Sequence of chain A:
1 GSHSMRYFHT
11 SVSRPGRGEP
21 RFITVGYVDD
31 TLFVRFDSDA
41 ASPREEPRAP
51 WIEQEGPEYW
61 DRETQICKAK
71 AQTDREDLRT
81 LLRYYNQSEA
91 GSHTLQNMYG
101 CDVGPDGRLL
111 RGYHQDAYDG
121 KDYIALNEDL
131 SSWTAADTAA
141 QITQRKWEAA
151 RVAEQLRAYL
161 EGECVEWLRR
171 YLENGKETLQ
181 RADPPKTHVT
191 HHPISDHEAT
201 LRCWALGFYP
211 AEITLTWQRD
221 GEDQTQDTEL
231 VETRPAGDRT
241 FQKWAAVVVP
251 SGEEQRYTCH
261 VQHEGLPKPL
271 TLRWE

Contacts between the two chains:
Residue Y171 in chain A is in contact with residue K1 in chain B (closest heavy-atom distance 2.6 Å).
Residue E63 in chain A interacts with residue K1 in chain B (closest heavy-atom distance 3.5 Å).
Residue E45 in chain A interacts with residue R2 in chain B (closest heavy-atom distance 2.7 Å).
Residue I66 in chain A is in contact with residue R2 in chain B (closest heavy-atom distance 3.6 Å).
Residue H114 in chain A is in contact with residue W3 in chain B (closest heavy-atom distance 3.4 Å).
Residue Y99 in chain A is in contact with residue K1 in chain B (closest heavy-atom distance 5.0 Å).
Residue W147 in chain A interacts with residue I5 in chain B (closest heavy-atom distance 4.1 Å).
Residue V152 in chain A contacts residue I5 in chain B (closest heavy-atom distance 3.7 Å).
Residue E163 in chain A contacts residue K1 in chain B (closest heavy-atom distance 3.6 Å).
Residue W167 in chain A is in contact with residue K1 in chain B (closest heavy-atom distance 3.6 Å).
Residue Y7 in chain A interacts with residue K1 in chain B (closest heavy-atom distance 3.8 Å).
Residue Q155 in chain A is in contact with residue I5 in chain B (closest heavy-atom distance 3.7 Å).
Residue L156 in chain A is in contact with residue W3 in chain B (closest heavy-atom distance 3.6 Å).
Residue H9 in chain A is in contact with residue R2 in chain B (closest heavy-atom distance 3.3 Å).
Residue C67 in chain A contacts residue R2 in chain B (closest heavy-atom distance 3.4 Å).
Residue Y99 in chain A contacts residue W3 in chain B (closest heavy-atom distance 2.9 Å).
Residue Q155 in chain A interacts with residue W3 in chain B (closest heavy-atom distance 3.9 Å).
Residue Y159 in chain A contacts residue W3 in chain B (closest heavy-atom distance 3.5 Å).
Residue M5 in chain A interacts with residue K1 in chain B (closest heavy-atom distance 4.1 Å).
Residue Y99 in chain A interacts with residue R2 in chain B (closest heavy-atom distance 3.4 Å).
Residue Q155 in chain A interacts with residue I4 in chain B (closest heavy-atom distance 4.8 Å).
Residue A69 in chain A interacts with residue I4 in chain B (closest heavy-atom distance 3.7 Å).
Residue Y7 in chain A is in contact with residue R2 in chain B (closest heavy-atom distance 3.3 Å).
Residue T24 in chain A contacts residue R2 in chain B (closest heavy-atom distance 2.9 Å).
Residue Y159 in chain A contacts residue R2 in chain B (closest heavy-atom distance 4.3 Å).
Residue V25 in chain A is in contact with residue R2 in chain B (closest heavy-atom distance 4.2 Å).
Residue V152 in chain A is in contact with residue W3 in chain B (closest heavy-atom distance 4.3 Å).
Residue I66 in chain A contacts residue I4 in chain B (closest heavy-atom distance 4.2 Å).
Residue R62 in chain A interacts with residue I4 in chain B (closest heavy-atom distance 3.7 Å).
Residue E63 in chain A contacts residue R2 in chain B (closest heavy-atom distance 2.9 Å).
Residue I66 in chain A interacts with residue W3 in chain B (closest heavy-atom distance 4.0 Å).
Residue Y159 in chain A is in contact with residue K1 in chain B (closest heavy-atom distance 3.0 Å).
Residue Q155 in chain A contacts residue L6 in chain B (closest heavy-atom distance 3.1 Å).
Residue Y59 in chain A contacts residue K1 in chain B (closest heavy-atom distance 4.1 Å).
Residue V34 in chain A contacts residue R2 in chain B (closest heavy-atom distance 3.9 Å).
Residue G26 in chain A interacts with residue R2 in chain B (closest heavy-atom distance 4.4 Å).

Sequence of chain B:
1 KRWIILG

These two protein chains interact to form a complex.